Sequence of protein 1:
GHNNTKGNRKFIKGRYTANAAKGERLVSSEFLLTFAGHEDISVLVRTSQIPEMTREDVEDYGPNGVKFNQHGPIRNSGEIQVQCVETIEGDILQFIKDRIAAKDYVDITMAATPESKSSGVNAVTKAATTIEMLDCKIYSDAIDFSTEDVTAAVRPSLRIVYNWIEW

Sequence of protein 2:
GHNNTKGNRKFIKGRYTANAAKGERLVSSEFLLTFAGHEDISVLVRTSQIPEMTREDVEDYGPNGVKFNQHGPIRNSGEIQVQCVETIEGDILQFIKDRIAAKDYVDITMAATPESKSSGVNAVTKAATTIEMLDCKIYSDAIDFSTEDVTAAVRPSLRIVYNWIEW

Residue-level contacts at the interface:
Residue I101 in protein 2 is in contact with residue R56 in protein 1 (closest heavy-atom distance 2.9 Å).
Residue L45 in protein 2 is in contact with residue K23 in protein 1 (closest heavy-atom distance 3.7 Å).
Residue A21 in protein 2 is in contact with residue G2 in protein 1 (closest heavy-atom distance 3.3 Å).
Residue K23 in protein 2 interacts with residue H3 in protein 1 (closest heavy-atom distance 3.6 Å).
Residue S78 in protein 2 interacts with residue K68 in protein 1 (closest heavy-atom distance 3.2 Å).
Residue Y140 in protein 2 is in contact with residue R56 in protein 1 (closest heavy-atom distance 3.2 Å).
Residue F146 in protein 2 is in contact with residue S49 in protein 1 (closest heavy-atom distance 3.0 Å).
Residue T148 in protein 2 is in contact with residue R47 in protein 1 (closest heavy-atom distance 3.4 Å).
Residue Y140 in protein 2 interacts with residue H72 in protein 1 (closest heavy-atom distance 2.9 Å).
Residue A143 in protein 2 is in contact with residue I51 in protein 1 (closest heavy-atom distance 3.5 Å).
Residue N77 in protein 2 interacts with residue K68 in protein 1 (closest heavy-atom distance 3.6 Å).
Residue N164 in protein 2 interacts with residue F69 in protein 1 (closest heavy-atom distance 3.2 Å).
Residue G24 in protein 2 interacts with residue N5 in protein 1 (closest heavy-atom distance 3.1 Å).
Residue Y140 in protein 2 is in contact with residue T55 in protein 1 (closest heavy-atom distance 3.5 Å).
Residue E25 in protein 2 is in contact with residue T6 in protein 1 (closest heavy-atom distance 3.1 Å).
Residue S141 in protein 2 interacts with residue M54 in protein 1 (closest heavy-atom distance 3.5 Å).
Residue S117 in protein 2 is in contact with residue K7 in protein 1 (closest heavy-atom distance 3.2 Å).
Residue E87 in protein 2 contacts residue L27 in protein 1 (closest heavy-atom distance 3.0 Å).
Residue K98 in protein 2 contacts residue A129 in protein 1 (closest heavy-atom distance 3.0 Å).
Residue E90 in protein 2 is in contact with residue K127 in protein 1 (closest heavy-atom distance 3.7 Å).
Residue A153 in protein 2 interacts with residue S29 in protein 1 (closest heavy-atom distance 3.6 Å).
Residue S117 in protein 2 is in contact with residue N5 in protein 1 (closest heavy-atom distance 3.5 Å).
Residue R160 in protein 2 contacts residue D58 in protein 1 (closest heavy-atom distance 3.7 Å).
Residue F146 in protein 2 contacts residue T48 in protein 1 (closest heavy-atom distance 3.3 Å).
Residue S119 in protein 2 interacts with residue N9 in protein 1 (closest heavy-atom distance 2.9 Å).
Residue G91 in protein 2 is in contact with residue T130 in protein 1 (closest heavy-atom distance 3.7 Å).
Residue L45 in protein 2 contacts residue R26 in protein 1 (closest heavy-atom distance 3.5 Å).
Residue T88 in protein 2 interacts with residue E25 in protein 1 (closest heavy-atom distance 3.2 Å).
Residue N164 in protein 2 is in contact with residue N70 in protein 1 (closest heavy-atom distance 3.3 Å).
Residue V155 in protein 2 contacts residue L27 in protein 1 (closest heavy-atom distance 3.1 Å).
Residue K98 in protein 2 contacts residue A128 in protein 1 (closest heavy-atom distance 3.6 Å).
Residue A124 in protein 2 interacts with residue F12 in protein 1 (closest heavy-atom distance 3.6 Å).
Residue E90 in protein 2 is in contact with residue A129 in protein 1 (closest heavy-atom distance 3.6 Å).
Residue S119 in protein 2 contacts residue K7 in protein 1 (closest heavy-atom distance 3.4 Å).
Residue E87 in protein 2 is in contact with residue R26 in protein 1 (closest heavy-atom distance 3.3 Å).
Residue A154 in protein 2 interacts with residue L27 in protein 1 (closest heavy-atom distance 3.6 Å).
Residue K104 in protein 2 is in contact with residue R56 in protein 1 (closest heavy-atom distance 3.2 Å).
Residue E116 in protein 2 contacts residue N9 in protein 1 (closest heavy-atom distance 3.2 Å).
Residue D145 in protein 2 interacts with residue Q50 in protein 1 (closest heavy-atom distance 2.8 Å).
Residue D105 in protein 2 interacts with residue H72 in protein 1 (closest heavy-atom distance 3.4 Å).
Residue K138 in protein 2 interacts with residue D58 in protein 1 (closest heavy-atom distance 3.6 Å).
Residue V44 in protein 2 interacts with residue N20 in protein 1 (closest heavy-atom distance 3.5 Å).
Residue I144 in protein 2 contacts residue Q50 in protein 1 (closest heavy-atom distance 3.1 Å).
Residue S141 in protein 2 is in contact with residue E53 in protein 1 (closest heavy-atom distance 3.3 Å).
Residue A153 in protein 2 is in contact with residue V28 in protein 1 (closest heavy-atom distance 3.5 Å).
Residue K98 in protein 2 interacts with residue T131 in protein 1 (closest heavy-atom distance 3.2 Å).
Residue N77 in protein 2 is in contact with residue V67 in protein 1 (closest heavy-atom distance 3.5 Å).
Residue S147 in protein 2 interacts with residue S29 in protein 1 (closest heavy-atom distance 2.8 Å).
Residue I144 in protein 2 interacts with residue I51 in protein 1 (closest heavy-atom distance 3.0 Å).
Residue D142 in protein 2 interacts with residue E53 in protein 1 (closest heavy-atom distance 3.5 Å).
Residue G121 in protein 2 is in contact with residue N9 in protein 1 (closest heavy-atom distance 3.2 Å).
Residue S147 in protein 2 contacts residue S30 in protein 1 (closest heavy-atom distance 3.3 Å).
Residue I101 in protein 2 interacts with residue M54 in protein 1 (closest heavy-atom distance 3.6 Å).
Residue E116 in protein 2 interacts with residue I13 in protein 1 (closest heavy-atom distance 3.3 Å).
Residue D150 in protein 2 interacts with residue S29 in protein 1 (closest heavy-atom distance 3.2 Å).
Residue T88 in protein 2 is in contact with residue R26 in protein 1 (closest heavy-atom distance 3.6 Å).
Residue D41 in protein 2 contacts residue K23 in protein 1 (closest heavy-atom distance 3.4 Å).
Residue G24 in protein 2 interacts with residue H3 in protein 1 (closest heavy-atom distance 2.6 Å).
Residue R47 in protein 2 interacts with residue N20 in protein 1 (closest heavy-atom distance 3.7 Å).
Residue S78 in protein 2 is in contact with residue N70 in protein 1 (closest heavy-atom distance 3.7 Å).

The following describes two proteins that form a bound complex.